Sequence of protein 2:
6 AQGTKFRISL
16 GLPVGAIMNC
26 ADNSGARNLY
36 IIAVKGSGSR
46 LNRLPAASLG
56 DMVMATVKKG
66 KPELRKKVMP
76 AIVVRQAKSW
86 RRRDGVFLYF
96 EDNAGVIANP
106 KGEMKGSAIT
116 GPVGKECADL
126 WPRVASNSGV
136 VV

Sequence of protein 1:
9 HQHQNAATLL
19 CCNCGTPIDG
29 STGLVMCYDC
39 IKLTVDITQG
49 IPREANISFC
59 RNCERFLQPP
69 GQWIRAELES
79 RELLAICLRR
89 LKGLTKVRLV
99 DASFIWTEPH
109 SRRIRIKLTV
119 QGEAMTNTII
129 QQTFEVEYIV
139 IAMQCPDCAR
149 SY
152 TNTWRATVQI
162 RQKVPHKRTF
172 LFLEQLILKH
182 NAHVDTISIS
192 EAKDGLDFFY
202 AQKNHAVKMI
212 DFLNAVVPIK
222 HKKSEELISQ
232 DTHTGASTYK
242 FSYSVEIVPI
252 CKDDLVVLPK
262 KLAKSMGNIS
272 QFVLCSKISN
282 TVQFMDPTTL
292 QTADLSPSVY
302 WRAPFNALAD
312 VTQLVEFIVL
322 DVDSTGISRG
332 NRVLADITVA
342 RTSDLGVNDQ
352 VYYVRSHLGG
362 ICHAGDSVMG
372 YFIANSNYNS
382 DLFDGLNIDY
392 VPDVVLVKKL

Contacts between the two chains:
Residue T124 in protein 1 contacts residue E108 in protein 2 (closest heavy-atom distance 4.6 Å).
Residue T124 in protein 1 is in contact with residue N104 in protein 2 (closest heavy-atom distance 4.5 Å).

The following describes two proteins that form a bound complex.